The following describes two proteins that form a bound complex.

Sequence of the second protein:
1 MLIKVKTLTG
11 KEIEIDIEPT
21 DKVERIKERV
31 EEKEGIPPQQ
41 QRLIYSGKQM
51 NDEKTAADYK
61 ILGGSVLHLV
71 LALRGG

Residue-level contacts at the interface:
Residue E327 in the first protein interacts with residue K48 in the second protein (closest heavy-atom distance 3.5 Å).
Residue N285 in the first protein contacts residue G76 in the second protein (closest heavy-atom distance 3.8 Å).
Residue Y320 in the first protein is in contact with residue L8 in the second protein (closest heavy-atom distance 3.5 Å).
Residue L195 in the first protein interacts with residue A72 in the second protein (closest heavy-atom distance 3.1 Å).
Residue T192 in the first protein contacts residue Q49 in the second protein (closest heavy-atom distance 3.8 Å).
Residue N314 in the first protein interacts with residue T9 in the second protein (closest heavy-atom distance 3.4 Å).
Residue K175 in the first protein is in contact with residue L73 in the second protein (closest heavy-atom distance 3.5 Å).
Residue L134 in the first protein contacts residue R74 in the second protein (closest heavy-atom distance 3.7 Å).
Residue V312 in the first protein contacts residue L8 in the second protein (closest heavy-atom distance 3.9 Å).
Residue C191 in the first protein contacts residue Q49 in the second protein (closest heavy-atom distance 3.5 Å).
Residue G176 in the first protein is in contact with residue L73 in the second protein (closest heavy-atom distance 3.2 Å).
Residue L195 in the first protein contacts residue Q49 in the second protein (closest heavy-atom distance 3.6 Å).
Residue Y196 in the first protein contacts residue L73 in the second protein (closest heavy-atom distance 3.5 Å).
Residue L195 in the first protein is in contact with residue L71 in the second protein (closest heavy-atom distance 3.7 Å).
Residue E172 in the first protein interacts with residue L73 in the second protein (closest heavy-atom distance 3.4 Å).
Residue R140 in the first protein interacts with residue L73 in the second protein (closest heavy-atom distance 3.6 Å).
Residue E325 in the first protein interacts with residue G47 in the second protein (closest heavy-atom distance 3.1 Å).
Residue L48 in the first protein interacts with residue G76 in the second protein (closest heavy-atom distance 2.7 Å).
Residue R140 in the first protein interacts with residue R74 in the second protein (closest heavy-atom distance 2.8 Å).
Residue E327 in the first protein is in contact with residue G47 in the second protein (closest heavy-atom distance 3.2 Å).
Residue T171 in the first protein interacts with residue R74 in the second protein (closest heavy-atom distance 4.0 Å).
Residue F324 in the first protein is in contact with residue I44 in the second protein (closest heavy-atom distance 3.1 Å).
Residue N177 in the first protein is in contact with residue A72 in the second protein (closest heavy-atom distance 3.8 Å).
Residue P197 in the first protein contacts residue L71 in the second protein (closest heavy-atom distance 3.2 Å).
Residue Y196 in the first protein contacts residue A72 in the second protein (closest heavy-atom distance 3.2 Å).
Residue L195 in the first protein contacts residue R42 in the second protein (closest heavy-atom distance 3.9 Å).
Residue G170 in the first protein is in contact with residue L73 in the second protein (closest heavy-atom distance 3.5 Å).
Residue Y320 in the first protein interacts with residue T7 in the second protein (closest heavy-atom distance 3.6 Å).
Residue Y310 in the first protein interacts with residue A72 in the second protein (closest heavy-atom distance 3.2 Å).
Residue D135 in the first protein is in contact with residue R74 in the second protein (closest heavy-atom distance 3.2 Å).
Residue R140 in the first protein contacts residue G75 in the second protein (closest heavy-atom distance 3.1 Å).
Residue L195 in the first protein contacts residue V70 in the second protein (closest heavy-atom distance 3.6 Å).
Residue P198 in the first protein is in contact with residue R42 in the second protein (closest heavy-atom distance 3.5 Å).
Residue G170 in the first protein contacts residue G75 in the second protein (closest heavy-atom distance 3.6 Å).
Residue Y196 in the first protein is in contact with residue R42 in the second protein (closest heavy-atom distance 4.0 Å).
Residue Y320 in the first protein contacts residue G10 in the second protein (closest heavy-atom distance 3.4 Å).
Residue A326 in the first protein is in contact with residue G47 in the second protein (closest heavy-atom distance 3.8 Å).
Residue L134 in the first protein interacts with residue G75 in the second protein (closest heavy-atom distance 3.4 Å).
Residue E172 in the first protein interacts with residue R74 in the second protein (closest heavy-atom distance 2.8 Å).
Residue T171 in the first protein interacts with residue L73 in the second protein (closest heavy-atom distance 3.8 Å).
Residue N314 in the first protein is in contact with residue L8 in the second protein (closest heavy-atom distance 3.0 Å).
Residue G47 in the first protein contacts residue G76 in the second protein (closest heavy-atom distance 3.8 Å).
Residue P198 in the first protein contacts residue Q39 in the second protein (closest heavy-atom distance 3.3 Å).
Residue N177 in the first protein contacts residue L73 in the second protein (closest heavy-atom distance 2.9 Å).
Residue Y320 in the first protein contacts residue T9 in the second protein (closest heavy-atom distance 3.7 Å).
Residue Y322 in the first protein contacts residue H68 in the second protein (closest heavy-atom distance 3.2 Å).
Residue G46 in the first protein interacts with residue G76 in the second protein (closest heavy-atom distance 3.2 Å).
Residue E194 in the first protein is in contact with residue R42 in the second protein (closest heavy-atom distance 3.2 Å).
Residue Y310 in the first protein contacts residue L71 in the second protein (closest heavy-atom distance 2.5 Å).
Residue P197 in the first protein is in contact with residue A72 in the second protein (closest heavy-atom distance 3.5 Å).
Residue V312 in the first protein contacts residue V70 in the second protein (closest heavy-atom distance 3.3 Å).
Residue I137 in the first protein is in contact with residue R74 in the second protein (closest heavy-atom distance 3.7 Å).
Residue Y196 in the first protein is in contact with residue R74 in the second protein (closest heavy-atom distance 4.0 Å).
Residue S136 in the first protein is in contact with residue R74 in the second protein (closest heavy-atom distance 3.7 Å).
Residue Y320 in the first protein is in contact with residue H68 in the second protein (closest heavy-atom distance 3.7 Å).
Residue Y322 in the first protein interacts with residue V70 in the second protein (closest heavy-atom distance 3.8 Å).
Residue T171 in the first protein is in contact with residue G75 in the second protein (closest heavy-atom distance 2.9 Å).
Residue I278 in the first protein contacts residue G75 in the second protein (closest heavy-atom distance 3.9 Å).
Residue F324 in the first protein interacts with residue V70 in the second protein (closest heavy-atom distance 3.6 Å).
Residue L134 in the first protein interacts with residue G76 in the second protein (closest heavy-atom distance 3.1 Å).

Sequence of the first protein:
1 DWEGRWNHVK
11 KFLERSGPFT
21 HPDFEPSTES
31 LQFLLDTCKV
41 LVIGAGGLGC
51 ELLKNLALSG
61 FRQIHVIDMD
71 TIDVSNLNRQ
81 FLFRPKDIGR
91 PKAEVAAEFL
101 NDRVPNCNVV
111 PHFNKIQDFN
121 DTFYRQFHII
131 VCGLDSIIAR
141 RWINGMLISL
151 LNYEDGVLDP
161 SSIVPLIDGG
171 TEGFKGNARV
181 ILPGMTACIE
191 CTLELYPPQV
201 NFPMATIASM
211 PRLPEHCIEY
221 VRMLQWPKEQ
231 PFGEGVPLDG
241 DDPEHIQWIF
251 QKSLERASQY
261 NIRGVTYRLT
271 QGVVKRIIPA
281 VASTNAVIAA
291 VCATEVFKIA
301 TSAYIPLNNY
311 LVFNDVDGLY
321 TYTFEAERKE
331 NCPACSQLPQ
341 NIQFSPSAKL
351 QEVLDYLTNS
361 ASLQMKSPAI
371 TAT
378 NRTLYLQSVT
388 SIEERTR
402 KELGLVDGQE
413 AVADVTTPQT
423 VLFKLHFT